This data describes a binding interaction between two proteins.

Sequence of chain B:
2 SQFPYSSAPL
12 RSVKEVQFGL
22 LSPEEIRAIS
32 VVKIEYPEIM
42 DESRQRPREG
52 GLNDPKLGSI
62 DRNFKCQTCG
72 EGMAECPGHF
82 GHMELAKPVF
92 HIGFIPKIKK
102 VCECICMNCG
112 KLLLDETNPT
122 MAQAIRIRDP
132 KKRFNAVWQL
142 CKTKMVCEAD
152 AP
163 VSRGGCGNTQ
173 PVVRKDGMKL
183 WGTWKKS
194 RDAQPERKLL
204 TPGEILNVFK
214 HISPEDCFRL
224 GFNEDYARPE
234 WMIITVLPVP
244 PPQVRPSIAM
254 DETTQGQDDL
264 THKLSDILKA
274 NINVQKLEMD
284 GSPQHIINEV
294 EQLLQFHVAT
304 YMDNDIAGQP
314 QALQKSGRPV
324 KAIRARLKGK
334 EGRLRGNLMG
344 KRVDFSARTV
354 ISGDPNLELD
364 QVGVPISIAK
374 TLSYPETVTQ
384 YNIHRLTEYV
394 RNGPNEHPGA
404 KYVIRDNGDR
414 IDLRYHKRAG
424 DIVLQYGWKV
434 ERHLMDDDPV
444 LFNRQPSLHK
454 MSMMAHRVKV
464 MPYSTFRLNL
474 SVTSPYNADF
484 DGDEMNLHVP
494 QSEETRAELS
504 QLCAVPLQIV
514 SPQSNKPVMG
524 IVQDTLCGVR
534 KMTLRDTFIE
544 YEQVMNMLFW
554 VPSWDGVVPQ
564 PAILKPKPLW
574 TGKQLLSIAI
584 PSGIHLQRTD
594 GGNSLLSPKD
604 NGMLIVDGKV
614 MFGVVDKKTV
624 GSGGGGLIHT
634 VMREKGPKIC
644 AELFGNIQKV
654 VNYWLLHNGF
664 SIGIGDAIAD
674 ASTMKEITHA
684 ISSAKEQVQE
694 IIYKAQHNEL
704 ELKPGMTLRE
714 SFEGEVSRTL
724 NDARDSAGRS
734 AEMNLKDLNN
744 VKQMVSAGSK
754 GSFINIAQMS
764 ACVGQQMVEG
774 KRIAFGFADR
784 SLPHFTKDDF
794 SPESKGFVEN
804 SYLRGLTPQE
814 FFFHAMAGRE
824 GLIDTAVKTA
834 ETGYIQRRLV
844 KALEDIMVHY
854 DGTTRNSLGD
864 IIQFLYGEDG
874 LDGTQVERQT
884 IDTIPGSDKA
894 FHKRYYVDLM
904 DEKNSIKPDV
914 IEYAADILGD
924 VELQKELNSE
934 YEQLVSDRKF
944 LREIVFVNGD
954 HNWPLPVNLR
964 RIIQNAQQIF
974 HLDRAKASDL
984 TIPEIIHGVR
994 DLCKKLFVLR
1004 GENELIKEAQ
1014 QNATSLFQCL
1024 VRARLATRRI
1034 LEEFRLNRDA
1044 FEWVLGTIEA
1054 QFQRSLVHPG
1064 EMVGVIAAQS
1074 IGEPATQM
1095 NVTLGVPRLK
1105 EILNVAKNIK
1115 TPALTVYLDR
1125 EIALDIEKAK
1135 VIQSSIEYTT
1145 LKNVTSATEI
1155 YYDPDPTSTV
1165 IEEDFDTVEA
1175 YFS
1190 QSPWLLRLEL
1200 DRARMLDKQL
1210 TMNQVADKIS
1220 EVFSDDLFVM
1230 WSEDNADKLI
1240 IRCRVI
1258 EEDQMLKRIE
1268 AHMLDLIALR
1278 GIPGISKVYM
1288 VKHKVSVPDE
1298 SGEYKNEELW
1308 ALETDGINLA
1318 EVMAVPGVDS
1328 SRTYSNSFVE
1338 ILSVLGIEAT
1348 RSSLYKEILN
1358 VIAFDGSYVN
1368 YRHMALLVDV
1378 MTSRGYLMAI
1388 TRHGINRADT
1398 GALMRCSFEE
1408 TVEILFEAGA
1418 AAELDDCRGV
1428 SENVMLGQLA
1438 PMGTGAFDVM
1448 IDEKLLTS

Contacts between the two chains:
Residue C168 in chain B contacts residue A204 in chain A (closest heavy-atom distance 4.4 Å).
Residue S285 in chain B contacts residue R278 in chain A (closest heavy-atom distance 4.2 Å).
Residue N109 in chain B is in contact with residue L202 in chain A (closest heavy-atom distance 4.3 Å).
Residue N170 in chain B interacts with residue A204 in chain A (closest heavy-atom distance 3.1 Å).
Residue N170 in chain B contacts residue L202 in chain A (closest heavy-atom distance 3.8 Å).
Residue D151 in chain B interacts with residue R203 in chain A (closest heavy-atom distance 4.3 Å).
Residue D283 in chain B is in contact with residue R278 in chain A (closest heavy-atom distance 4.9 Å).
Residue A150 in chain B interacts with residue R203 in chain A (closest heavy-atom distance 3.6 Å).
Residue C168 in chain B interacts with residue N205 in chain A (closest heavy-atom distance 4.9 Å).
Residue E281 in chain B interacts with residue R278 in chain A (closest heavy-atom distance 2.6 Å).
Residue C168 in chain B contacts residue L202 in chain A (closest heavy-atom distance 4.4 Å).
Residue C168 in chain B interacts with residue R203 in chain A (closest heavy-atom distance 3.2 Å).
Residue M282 in chain B interacts with residue R278 in chain A (closest heavy-atom distance 4.1 Å).

Sequence of chain A:
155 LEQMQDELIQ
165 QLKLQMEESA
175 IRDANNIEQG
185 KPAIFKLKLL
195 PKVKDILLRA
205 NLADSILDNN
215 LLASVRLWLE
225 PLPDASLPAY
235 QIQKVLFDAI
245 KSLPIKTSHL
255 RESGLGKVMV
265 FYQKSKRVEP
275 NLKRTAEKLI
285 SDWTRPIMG